Sequence of chain B:
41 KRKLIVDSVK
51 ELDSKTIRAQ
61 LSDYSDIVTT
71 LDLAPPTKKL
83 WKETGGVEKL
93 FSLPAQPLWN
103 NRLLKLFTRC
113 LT

Sequence of chain A:
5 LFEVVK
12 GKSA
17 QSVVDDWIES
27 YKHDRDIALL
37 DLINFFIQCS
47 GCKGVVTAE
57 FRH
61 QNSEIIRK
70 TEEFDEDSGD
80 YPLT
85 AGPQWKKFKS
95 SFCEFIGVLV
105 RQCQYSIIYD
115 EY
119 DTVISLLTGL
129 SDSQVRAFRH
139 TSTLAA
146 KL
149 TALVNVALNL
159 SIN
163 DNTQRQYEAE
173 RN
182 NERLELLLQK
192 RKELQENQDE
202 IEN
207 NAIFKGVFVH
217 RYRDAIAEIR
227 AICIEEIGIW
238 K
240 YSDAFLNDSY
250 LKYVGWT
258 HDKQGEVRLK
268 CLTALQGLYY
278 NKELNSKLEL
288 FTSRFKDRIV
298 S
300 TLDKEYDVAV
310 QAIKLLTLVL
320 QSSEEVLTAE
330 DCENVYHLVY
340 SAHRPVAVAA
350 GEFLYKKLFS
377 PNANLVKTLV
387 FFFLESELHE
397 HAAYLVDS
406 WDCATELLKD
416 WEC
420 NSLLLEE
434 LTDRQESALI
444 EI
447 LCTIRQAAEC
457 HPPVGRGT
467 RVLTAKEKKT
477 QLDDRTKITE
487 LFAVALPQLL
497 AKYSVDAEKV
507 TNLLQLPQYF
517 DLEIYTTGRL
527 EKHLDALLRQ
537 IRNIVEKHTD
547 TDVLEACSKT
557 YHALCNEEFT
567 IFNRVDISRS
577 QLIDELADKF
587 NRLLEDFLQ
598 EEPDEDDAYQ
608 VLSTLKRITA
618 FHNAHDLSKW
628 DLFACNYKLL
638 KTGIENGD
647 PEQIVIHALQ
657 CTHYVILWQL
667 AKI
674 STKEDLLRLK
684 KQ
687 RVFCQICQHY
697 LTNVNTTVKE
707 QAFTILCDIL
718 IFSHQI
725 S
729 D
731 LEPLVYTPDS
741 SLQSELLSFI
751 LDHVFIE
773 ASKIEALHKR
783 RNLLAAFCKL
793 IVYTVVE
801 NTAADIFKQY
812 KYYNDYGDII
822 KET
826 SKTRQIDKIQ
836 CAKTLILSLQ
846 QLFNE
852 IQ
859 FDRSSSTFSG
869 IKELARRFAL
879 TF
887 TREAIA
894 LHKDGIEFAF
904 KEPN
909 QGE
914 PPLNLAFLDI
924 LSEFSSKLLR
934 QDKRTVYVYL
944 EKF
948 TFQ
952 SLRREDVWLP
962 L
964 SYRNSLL

This data describes a binding interaction between two proteins.

Interface contacts:
Residue K303 in chain A contacts residue V68 in chain B (closest heavy-atom distance 3.4 Å).
Residue R295 in chain A is in contact with residue Y64 in chain B (closest heavy-atom distance 3.2 Å).
Residue R134 in chain A interacts with residue I45 in chain B (closest heavy-atom distance 3.2 Å).
Residue E777 in chain A contacts residue W83 in chain B (closest heavy-atom distance 3.4 Å).
Residue R137 in chain A is in contact with residue D47 in chain B (closest heavy-atom distance 2.6 Å).
Residue N508 in chain A interacts with residue K78 in chain B (closest heavy-atom distance 3.1 Å).
Residue D220 in chain A is in contact with residue K50 in chain B (closest heavy-atom distance 3.0 Å).
Residue E75 in chain A interacts with residue R42 in chain B (closest heavy-atom distance 2.6 Å).
Residue A221 in chain A interacts with residue K50 in chain B (closest heavy-atom distance 2.6 Å).
Residue Y400 in chain A is in contact with residue P75 in chain B (closest heavy-atom distance 3.2 Å).
Residue R295 in chain A interacts with residue I67 in chain B (closest heavy-atom distance 3.2 Å).
Residue H216 in chain A contacts residue E51 in chain B (closest heavy-atom distance 3.1 Å).
Residue K303 in chain A interacts with residue D66 in chain B (closest heavy-atom distance 3.0 Å).
Residue K260 in chain A contacts residue D63 in chain B (closest heavy-atom distance 2.9 Å).
Residue L301 in chain A interacts with residue T69 in chain B (closest heavy-atom distance 2.9 Å).
Residue H397 in chain A is in contact with residue T77 in chain B (closest heavy-atom distance 3.2 Å).
Residue D819 in chain A is in contact with residue V89 in chain B (closest heavy-atom distance 3.2 Å).
Residue D714 in chain A interacts with residue Q98 in chain B (closest heavy-atom distance 3.2 Å).
Residue Q722 in chain A is in contact with residue T114 in chain B (closest heavy-atom distance 2.6 Å).
Residue R217 in chain A interacts with residue K50 in chain B (closest heavy-atom distance 3.4 Å).
Residue S298 in chain A contacts residue Y64 in chain B (closest heavy-atom distance 3.2 Å).
Residue L301 in chain A is in contact with residue V68 in chain B (closest heavy-atom distance 3.3 Å).
Residue R219 in chain A interacts with residue S54 in chain B (closest heavy-atom distance 3.0 Å).
Residue Q132 in chain A is in contact with residue D47 in chain B (closest heavy-atom distance 2.9 Å).
Residue L663 in chain A contacts residue L108 in chain B (closest heavy-atom distance 3.3 Å).
Residue A341 in chain A contacts residue D72 in chain B (closest heavy-atom distance 2.7 Å).
Residue H258 in chain A is in contact with residue L61 in chain B (closest heavy-atom distance 3.4 Å).
Residue H395 in chain A is in contact with residue P75 in chain B (closest heavy-atom distance 3.2 Å).
Residue D714 in chain A is in contact with residue P96 in chain B (closest heavy-atom distance 3.3 Å).
Residue Q707 in chain A contacts residue Q98 in chain B (closest heavy-atom distance 3.1 Å).
Residue R219 in chain A contacts residue E51 in chain B (closest heavy-atom distance 3.2 Å).
Residue R219 in chain A is in contact with residue L52 in chain B (closest heavy-atom distance 2.8 Å).
Residue W664 in chain A interacts with residue N102 in chain B (closest heavy-atom distance 3.4 Å).
Residue D623 in chain A contacts residue R104 in chain B (closest heavy-atom distance 3.1 Å).
Residue H558 in chain A is in contact with residue N102 in chain B (closest heavy-atom distance 3.2 Å).
Residue T70 in chain A interacts with residue R42 in chain B (closest heavy-atom distance 2.8 Å).
Residue H395 in chain A is in contact with residue A74 in chain B (closest heavy-atom distance 3.0 Å).
Residue E444 in chain A is in contact with residue K78 in chain B (closest heavy-atom distance 3.0 Å).
Residue K791 in chain A interacts with residue L95 in chain B (closest heavy-atom distance 3.3 Å).
Residue S298 in chain A is in contact with residue V68 in chain B (closest heavy-atom distance 3.1 Å).
Residue F73 in chain A interacts with residue R42 in chain B (closest heavy-atom distance 3.4 Å).
Residue A621 in chain A is in contact with residue N102 in chain B (closest heavy-atom distance 2.5 Å).
Residue K791 in chain A interacts with residue L92 in chain B (closest heavy-atom distance 2.6 Å).
Residue K260 in chain A contacts residue D66 in chain B (closest heavy-atom distance 2.8 Å).
Residue A617 in chain A contacts residue W101 in chain B (closest heavy-atom distance 3.3 Å).
Residue Q722 in chain A is in contact with residue C112 in chain B (closest heavy-atom distance 3.2 Å).
Residue W664 in chain A interacts with residue L105 in chain B (closest heavy-atom distance 3.4 Å).
Residue H397 in chain A interacts with residue P75 in chain B (closest heavy-atom distance 2.8 Å).
Residue I718 in chain A contacts residue C112 in chain B (closest heavy-atom distance 3.2 Å).
Residue H397 in chain A interacts with residue P76 in chain B (closest heavy-atom distance 3.1 Å).
Residue R134 in chain A interacts with residue D47 in chain B (closest heavy-atom distance 2.5 Å).
Residue E396 in chain A interacts with residue P76 in chain B (closest heavy-atom distance 3.1 Å).
Residue Y339 in chain A contacts residue A74 in chain B (closest heavy-atom distance 3.1 Å).
Residue D714 in chain A contacts residue A97 in chain B (closest heavy-atom distance 2.8 Å).
Residue N620 in chain A is in contact with residue W101 in chain B (closest heavy-atom distance 3.2 Å).
Residue G78 in chain A interacts with residue K43 in chain B (closest heavy-atom distance 3.1 Å).
Residue K303 in chain A is in contact with residue I67 in chain B (closest heavy-atom distance 3.0 Å).
Residue K791 in chain A contacts residue F93 in chain B (closest heavy-atom distance 3.3 Å).
Residue D130 in chain A is in contact with residue K50 in chain B (closest heavy-atom distance 2.7 Å).
Residue H780 in chain A interacts with residue W83 in chain B (closest heavy-atom distance 3.4 Å).